Contacts between the two chains:
Residue E114 in protein 1 interacts with residue R156 in protein 2 (closest heavy-atom distance 2.7 Å).
Residue P83 in protein 1 contacts residue T81 in protein 2 (closest heavy-atom distance 3.9 Å).
Residue T82 in protein 1 interacts with residue H36 in protein 2 (closest heavy-atom distance 3.3 Å).
Residue P83 in protein 1 interacts with residue Y107 in protein 2 (closest heavy-atom distance 3.5 Å).
Residue W262 in protein 1 is in contact with residue R156 in protein 2 (closest heavy-atom distance 3.5 Å).
Residue L79 in protein 1 contacts residue G111 in protein 2 (closest heavy-atom distance 3.5 Å).
Residue F87 in protein 1 is in contact with residue T42 in protein 2 (closest heavy-atom distance 4.0 Å).
Residue Y143 in protein 1 is in contact with residue R22 in protein 2 (closest heavy-atom distance 2.7 Å).
Residue L142 in protein 1 interacts with residue E21 in protein 2 (closest heavy-atom distance 3.9 Å).
Residue L119 in protein 1 contacts residue S45 in protein 2 (closest heavy-atom distance 4.0 Å).
Residue D84 in protein 1 is in contact with residue Q37 in protein 2 (closest heavy-atom distance 4.7 Å).
Residue S261 in protein 1 is in contact with residue K154 in protein 2 (closest heavy-atom distance 3.9 Å).
Residue K85 in protein 1 contacts residue H36 in protein 2 (closest heavy-atom distance 4.0 Å).
Residue V196 in protein 1 contacts residue K25 in protein 2 (closest heavy-atom distance 3.4 Å).
Residue L111 in protein 1 is in contact with residue L157 in protein 2 (closest heavy-atom distance 4.6 Å).
Residue V196 in protein 1 contacts residue L26 in protein 2 (closest heavy-atom distance 3.7 Å).
Residue A199 in protein 1 contacts residue M27 in protein 2 (closest heavy-atom distance 3.7 Å).
Residue T82 in protein 1 interacts with residue I112 in protein 2 (closest heavy-atom distance 4.1 Å).
Residue L142 in protein 1 interacts with residue R22 in protein 2 (closest heavy-atom distance 3.3 Å).
Residue E118 in protein 1 is in contact with residue R49 in protein 2 (closest heavy-atom distance 2.5 Å).
Residue N112 in protein 1 contacts residue T81 in protein 2 (closest heavy-atom distance 3.5 Å).
Residue A198 in protein 1 is in contact with residue K28 in protein 2 (closest heavy-atom distance 3.1 Å).
Residue D84 in protein 1 is in contact with residue I46 in protein 2 (closest heavy-atom distance 4.3 Å).
Residue A199 in protein 1 contacts residue L26 in protein 2 (closest heavy-atom distance 4.1 Å).
Residue L119 in protein 1 is in contact with residue I46 in protein 2 (closest heavy-atom distance 4.2 Å).
Residue A199 in protein 1 interacts with residue K25 in protein 2 (closest heavy-atom distance 3.3 Å).
Residue F78 in protein 1 is in contact with residue L26 in protein 2 (closest heavy-atom distance 3.9 Å).
Residue D122 in protein 1 interacts with residue R49 in protein 2 (closest heavy-atom distance 3.5 Å).
Residue T115 in protein 1 contacts residue E80 in protein 2 (closest heavy-atom distance 3.2 Å).
Residue Q9 in protein 1 interacts with residue N33 in protein 2 (closest heavy-atom distance 4.6 Å).
Residue R253 in protein 1 is in contact with residue R156 in protein 2 (closest heavy-atom distance 3.7 Å).
Residue Y143 in protein 1 is in contact with residue L26 in protein 2 (closest heavy-atom distance 3.3 Å).
Residue D84 in protein 1 contacts residue A38 in protein 2 (closest heavy-atom distance 4.0 Å).
Residue A199 in protein 1 is in contact with residue K28 in protein 2 (closest heavy-atom distance 3.7 Å).
Residue D31 in protein 1 is in contact with residue Q39 in protein 2 (closest heavy-atom distance 2.8 Å).
Residue T115 in protein 1 is in contact with residue T81 in protein 2 (closest heavy-atom distance 3.4 Å).
Residue L142 in protein 1 contacts residue K25 in protein 2 (closest heavy-atom distance 3.8 Å).
Residue L79 in protein 1 interacts with residue I112 in protein 2 (closest heavy-atom distance 4.2 Å).
Residue A199 in protein 1 interacts with residue N24 in protein 2 (closest heavy-atom distance 3.8 Å).
Residue S203 in protein 1 is in contact with residue K25 in protein 2 (closest heavy-atom distance 2.9 Å).
Residue F87 in protein 1 is in contact with residue S45 in protein 2 (closest heavy-atom distance 4.1 Å).
Residue L142 in protein 1 contacts residue T18 in protein 2 (closest heavy-atom distance 4.6 Å).
Residue L111 in protein 1 interacts with residue E80 in protein 2 (closest heavy-atom distance 3.2 Å).
Residue L119 in protein 1 contacts residue R49 in protein 2 (closest heavy-atom distance 3.6 Å).
Residue D84 in protein 1 is in contact with residue H36 in protein 2 (closest heavy-atom distance 3.0 Å).
Residue T115 in protein 1 contacts residue R49 in protein 2 (closest heavy-atom distance 3.8 Å).
Residue D84 in protein 1 contacts residue Y107 in protein 2 (closest heavy-atom distance 3.5 Å).
Residue E88 in protein 1 contacts residue T42 in protein 2 (closest heavy-atom distance 2.6 Å).
Residue Y143 in protein 1 is in contact with residue K25 in protein 2 (closest heavy-atom distance 3.8 Å).
Residue D84 in protein 1 interacts with residue T42 in protein 2 (closest heavy-atom distance 3.9 Å).
Residue E118 in protein 1 is in contact with residue R156 in protein 2 (closest heavy-atom distance 3.8 Å).
Residue A198 in protein 1 is in contact with residue M27 in protein 2 (closest heavy-atom distance 4.5 Å).
Residue H218 in protein 1 contacts residue K25 in protein 2 (closest heavy-atom distance 4.3 Å).
Residue P32 in protein 1 is in contact with residue H36 in protein 2 (closest heavy-atom distance 4.3 Å).
Residue T82 in protein 1 interacts with residue Y107 in protein 2 (closest heavy-atom distance 3.4 Å).
Residue L111 in protein 1 is in contact with residue T81 in protein 2 (closest heavy-atom distance 3.9 Å).
Residue L79 in protein 1 interacts with residue L26 in protein 2 (closest heavy-atom distance 3.9 Å).
Residue A198 in protein 1 contacts residue L26 in protein 2 (closest heavy-atom distance 4.0 Å).
Residue G219 in protein 1 interacts with residue K25 in protein 2 (closest heavy-atom distance 3.3 Å).
Residue Y143 in protein 1 is in contact with residue E21 in protein 2 (closest heavy-atom distance 4.7 Å).

These two protein chains interact to form a complex.

Sequence of protein 1:
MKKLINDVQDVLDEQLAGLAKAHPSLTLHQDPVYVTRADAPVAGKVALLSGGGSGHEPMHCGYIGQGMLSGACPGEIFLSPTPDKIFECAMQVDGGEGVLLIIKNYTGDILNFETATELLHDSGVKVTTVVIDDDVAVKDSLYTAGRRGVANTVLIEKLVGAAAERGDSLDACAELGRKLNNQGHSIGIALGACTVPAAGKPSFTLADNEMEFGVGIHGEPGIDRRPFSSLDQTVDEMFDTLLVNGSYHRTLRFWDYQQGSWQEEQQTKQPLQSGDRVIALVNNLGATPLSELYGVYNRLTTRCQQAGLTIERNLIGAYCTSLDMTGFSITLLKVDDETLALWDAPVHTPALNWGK

Sequence of protein 2:
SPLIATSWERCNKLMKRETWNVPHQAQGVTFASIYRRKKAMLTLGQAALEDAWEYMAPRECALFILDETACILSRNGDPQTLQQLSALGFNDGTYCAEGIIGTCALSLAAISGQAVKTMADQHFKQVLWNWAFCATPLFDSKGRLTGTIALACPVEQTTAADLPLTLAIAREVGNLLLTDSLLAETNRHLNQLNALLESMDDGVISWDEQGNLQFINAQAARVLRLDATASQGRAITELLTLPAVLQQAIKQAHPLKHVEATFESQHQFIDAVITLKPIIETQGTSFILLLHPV